Contacts between the two chains:
Residue L18 in chain B contacts residue K17 in chain A (closest heavy-atom distance 3.8 Å).
Residue N64 in chain B interacts with residue N64 in chain A (closest heavy-atom distance 3.0 Å).
Residue N64 in chain B interacts with residue L67 in chain A (closest heavy-atom distance 3.6 Å).
Residue L39 in chain B interacts with residue L43 in chain A (closest heavy-atom distance 3.7 Å).
Residue T68 in chain B interacts with residue L67 in chain A (closest heavy-atom distance 3.2 Å).
Residue T61 in chain B contacts residue K60 in chain A (closest heavy-atom distance 3.5 Å).
Residue Y7 in chain B is in contact with residue E3 in chain A (closest heavy-atom distance 3.8 Å).
Residue E54 in chain B interacts with residue L53 in chain A (closest heavy-atom distance 3.8 Å).
Residue I25 in chain B is in contact with residue A21 in chain A (closest heavy-atom distance 3.6 Å).
Residue L74 in chain B contacts residue I75 in chain A (closest heavy-atom distance 3.9 Å).
Residue L43 in chain B contacts residue L43 in chain A (closest heavy-atom distance 3.7 Å).
Residue L39 in chain B contacts residue Q40 in chain A (closest heavy-atom distance 3.5 Å).
Residue A32 in chain B contacts residue A32 in chain A (closest heavy-atom distance 3.8 Å).
Residue Y7 in chain B is in contact with residue G4 in chain A (closest heavy-atom distance 3.7 Å).
Residue N64 in chain B interacts with residue E63 in chain A (closest heavy-atom distance 3.0 Å).
Residue Q47 in chain B interacts with residue E46 in chain A (closest heavy-atom distance 3.8 Å).
Residue R29 in chain B is in contact with residue V28 in chain A (closest heavy-atom distance 3.5 Å).
Residue I50 in chain B contacts residue I50 in chain A (closest heavy-atom distance 3.7 Å).
Residue E46 in chain B interacts with residue Q47 in chain A (closest heavy-atom distance 4.1 Å).
Residue I50 in chain B is in contact with residue E46 in chain A (closest heavy-atom distance 3.1 Å).
Residue E24 in chain B is in contact with residue R29 in chain A (closest heavy-atom distance 3.5 Å).
Residue L53 in chain B contacts residue I50 in chain A (closest heavy-atom distance 3.7 Å).
Residue E46 in chain B contacts residue L43 in chain A (closest heavy-atom distance 4.0 Å).
Residue K60 in chain B is in contact with residue K60 in chain A (closest heavy-atom distance 3.7 Å).
Residue A21 in chain B interacts with residue A21 in chain A (closest heavy-atom distance 4.0 Å).
Residue N64 in chain B is in contact with residue K60 in chain A (closest heavy-atom distance 2.8 Å).
Residue L67 in chain B interacts with residue N64 in chain A (closest heavy-atom distance 3.9 Å).
Residue V57 in chain B contacts residue V57 in chain A (closest heavy-atom distance 3.6 Å).
Residue E3 in chain B is in contact with residue Q2 in chain A (closest heavy-atom distance 3.0 Å).
Residue L10 in chain B interacts with residue Y7 in chain A (closest heavy-atom distance 3.5 Å).
Residue E24 in chain B is in contact with residue I25 in chain A (closest heavy-atom distance 4.1 Å).
Residue I50 in chain B is in contact with residue L53 in chain A (closest heavy-atom distance 3.8 Å).
Residue L53 in chain B is in contact with residue L53 in chain A (closest heavy-atom distance 3.7 Å).
Residue E46 in chain B interacts with residue E46 in chain A (closest heavy-atom distance 3.9 Å).
Residue L43 in chain B interacts with residue E46 in chain A (closest heavy-atom distance 3.7 Å).
Residue K60 in chain B interacts with residue T61 in chain A (closest heavy-atom distance 3.2 Å).
Residue I25 in chain B is in contact with residue I25 in chain A (closest heavy-atom distance 3.5 Å).
Residue R49 in chain B contacts residue E54 in chain A (closest heavy-atom distance 3.6 Å).
Residue C71 in chain B contacts residue C71 in chain A (closest heavy-atom distance 2.2 Å).
Residue K17 in chain B is in contact with residue L18 in chain A (closest heavy-atom distance 3.5 Å).
Residue I25 in chain B contacts residue E24 in chain A (closest heavy-atom distance 3.2 Å).
Residue T56 in chain B interacts with residue V57 in chain A (closest heavy-atom distance 4.0 Å).
Residue Y7 in chain B contacts residue Y7 in chain A (closest heavy-atom distance 3.6 Å).
Residue K11 in chain B interacts with residue L10 in chain A (closest heavy-atom distance 4.1 Å).
Residue L74 in chain B interacts with residue L74 in chain A (closest heavy-atom distance 4.0 Å).
Residue R29 in chain B contacts residue E24 in chain A (closest heavy-atom distance 3.6 Å).
Residue I50 in chain B interacts with residue R49 in chain A (closest heavy-atom distance 3.7 Å).
Residue L67 in chain B interacts with residue L67 in chain A (closest heavy-atom distance 3.6 Å).
Residue V28 in chain B is in contact with residue V28 in chain A (closest heavy-atom distance 3.6 Å).
Residue Y7 in chain B is in contact with residue Q2 in chain A (closest heavy-atom distance 3.2 Å).
Residue L43 in chain B interacts with residue S42 in chain A (closest heavy-atom distance 3.7 Å).
Residue R49 in chain B contacts residue I50 in chain A (closest heavy-atom distance 3.6 Å).
Residue K60 in chain B contacts residue V57 in chain A (closest heavy-atom distance 3.9 Å).
Residue G4 in chain B is in contact with residue Q2 in chain A (closest heavy-atom distance 3.4 Å).
Residue I75 in chain B is in contact with residue L74 in chain A (closest heavy-atom distance 3.6 Å).
Residue L53 in chain B is in contact with residue E54 in chain A (closest heavy-atom distance 4.0 Å).
Residue E46 in chain B contacts residue I50 in chain A (closest heavy-atom distance 3.0 Å).
Residue A21 in chain B interacts with residue I25 in chain A (closest heavy-atom distance 3.7 Å).
Residue L67 in chain B is in contact with residue T68 in chain A (closest heavy-atom distance 3.5 Å).
Residue V57 in chain B is in contact with residue T56 in chain A (closest heavy-atom distance 4.1 Å).

These two protein chains interact to form a complex.

Sequence of chain B:
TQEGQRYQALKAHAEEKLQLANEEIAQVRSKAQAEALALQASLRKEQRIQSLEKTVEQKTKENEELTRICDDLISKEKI

Sequence of chain A:
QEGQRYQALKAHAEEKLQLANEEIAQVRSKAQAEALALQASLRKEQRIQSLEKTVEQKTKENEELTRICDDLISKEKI